Sequence of chain A:
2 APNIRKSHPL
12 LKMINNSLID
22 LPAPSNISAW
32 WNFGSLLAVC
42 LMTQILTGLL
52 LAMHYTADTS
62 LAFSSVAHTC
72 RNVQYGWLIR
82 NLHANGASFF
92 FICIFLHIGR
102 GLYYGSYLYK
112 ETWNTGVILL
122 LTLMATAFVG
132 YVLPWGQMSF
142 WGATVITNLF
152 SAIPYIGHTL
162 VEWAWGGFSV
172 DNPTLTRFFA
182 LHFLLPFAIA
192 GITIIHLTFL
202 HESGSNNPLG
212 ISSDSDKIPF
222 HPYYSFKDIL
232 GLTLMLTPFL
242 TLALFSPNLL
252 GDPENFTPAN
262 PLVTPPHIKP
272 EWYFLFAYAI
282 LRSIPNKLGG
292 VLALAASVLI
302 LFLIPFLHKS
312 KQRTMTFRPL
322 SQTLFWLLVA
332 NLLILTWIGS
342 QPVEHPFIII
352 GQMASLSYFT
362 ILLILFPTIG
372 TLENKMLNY

The following describes two proteins that form a bound complex.

Sequence of chain B:
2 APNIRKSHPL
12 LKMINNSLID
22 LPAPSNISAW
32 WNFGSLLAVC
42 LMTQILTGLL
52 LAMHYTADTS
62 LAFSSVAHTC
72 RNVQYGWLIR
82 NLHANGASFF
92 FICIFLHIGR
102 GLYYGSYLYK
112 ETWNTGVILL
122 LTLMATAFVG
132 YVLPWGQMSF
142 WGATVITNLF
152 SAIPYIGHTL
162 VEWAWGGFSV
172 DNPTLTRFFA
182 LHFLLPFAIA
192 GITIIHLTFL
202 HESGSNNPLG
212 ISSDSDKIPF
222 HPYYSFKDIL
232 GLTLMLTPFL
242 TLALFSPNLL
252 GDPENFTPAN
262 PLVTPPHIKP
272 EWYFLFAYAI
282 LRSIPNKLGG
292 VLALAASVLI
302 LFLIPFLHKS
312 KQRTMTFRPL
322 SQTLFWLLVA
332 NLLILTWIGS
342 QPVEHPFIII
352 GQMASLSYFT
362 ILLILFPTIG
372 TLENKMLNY

Interface contacts:
Residue A181 in chain A is in contact with residue M54 in chain B (closest heavy-atom distance 3.9 Å).
Residue T177 in chain A is in contact with residue M54 in chain B (closest heavy-atom distance 3.0 Å).
Residue H55 in chain A interacts with residue R178 in chain B (closest heavy-atom distance 4.5 Å).
Residue T199 in chain A contacts residue M14 in chain B (closest heavy-atom distance 4.6 Å).
Residue M14 in chain A contacts residue T199 in chain B (closest heavy-atom distance 4.6 Å).
Residue P174 in chain A contacts residue M54 in chain B (closest heavy-atom distance 4.7 Å).
Residue F184 in chain A contacts residue F184 in chain B (closest heavy-atom distance 3.1 Å).
Residue T57 in chain A is in contact with residue D59 in chain B (closest heavy-atom distance 3.8 Å).
Residue L62 in chain A interacts with residue D59 in chain B (closest heavy-atom distance 4.5 Å).
Residue T177 in chain A contacts residue H55 in chain B (closest heavy-atom distance 4.8 Å).
Residue L185 in chain A interacts with residue F184 in chain B (closest heavy-atom distance 4.1 Å).
Residue H55 in chain A contacts residue T177 in chain B (closest heavy-atom distance 4.8 Å).
Residue A53 in chain A contacts residue A181 in chain B (closest heavy-atom distance 4.9 Å).
Residue A181 in chain A is in contact with residue A53 in chain B (closest heavy-atom distance 4.8 Å).
Residue L50 in chain A is in contact with residue L185 in chain B (closest heavy-atom distance 3.3 Å).
Residue F200 in chain A is in contact with residue H9 in chain B (closest heavy-atom distance 3.8 Å).
Residue A58 in chain A interacts with residue T57 in chain B (closest heavy-atom distance 4.2 Å).
Residue P10 in chain A is in contact with residue F200 in chain B (closest heavy-atom distance 3.4 Å).
Residue T57 in chain A is in contact with residue T57 in chain B (closest heavy-atom distance 3.9 Å).
Residue R178 in chain A contacts residue M54 in chain B (closest heavy-atom distance 4.0 Å).
Residue L11 in chain A contacts residue I196 in chain B (closest heavy-atom distance 3.7 Å).
Residue A58 in chain A is in contact with residue Y56 in chain B (closest heavy-atom distance 4.8 Å).
Residue F184 in chain A is in contact with residue L185 in chain B (closest heavy-atom distance 4.1 Å).
Residue Y56 in chain A interacts with residue T177 in chain B (closest heavy-atom distance 4.2 Å).
Residue P10 in chain A interacts with residue E203 in chain B (closest heavy-atom distance 3.5 Å).
Residue H9 in chain A contacts residue F200 in chain B (closest heavy-atom distance 3.8 Å).
Residue F184 in chain A interacts with residue A181 in chain B (closest heavy-atom distance 3.8 Å).
Residue A181 in chain A is in contact with residue F184 in chain B (closest heavy-atom distance 3.8 Å).
Residue D59 in chain A is in contact with residue T57 in chain B (closest heavy-atom distance 3.8 Å).
Residue A53 in chain A contacts residue T177 in chain B (closest heavy-atom distance 5.0 Å).
Residue F188 in chain A is in contact with residue F188 in chain B (closest heavy-atom distance 4.8 Å).
Residue L185 in chain A is in contact with residue F188 in chain B (closest heavy-atom distance 3.5 Å).
Residue R178 in chain A is in contact with residue H55 in chain B (closest heavy-atom distance 4.5 Å).
Residue E203 in chain A is in contact with residue P10 in chain B (closest heavy-atom distance 3.5 Å).
Residue M54 in chain A interacts with residue P174 in chain B (closest heavy-atom distance 4.8 Å).
Residue T57 in chain A interacts with residue A58 in chain B (closest heavy-atom distance 4.2 Å).
Residue L185 in chain A interacts with residue L50 in chain B (closest heavy-atom distance 3.3 Å).
Residue M54 in chain A interacts with residue R178 in chain B (closest heavy-atom distance 4.1 Å).
Residue T177 in chain A interacts with residue Y56 in chain B (closest heavy-atom distance 4.2 Å).
Residue F180 in chain A contacts residue F180 in chain B (closest heavy-atom distance 3.6 Å).
Residue F200 in chain A is in contact with residue L11 in chain B (closest heavy-atom distance 3.7 Å).
Residue M54 in chain A contacts residue L182 in chain B (closest heavy-atom distance 4.1 Å).
Residue F200 in chain A is in contact with residue P10 in chain B (closest heavy-atom distance 3.4 Å).
Residue M54 in chain A is in contact with residue T177 in chain B (closest heavy-atom distance 3.0 Å).
Residue Y56 in chain A is in contact with residue A58 in chain B (closest heavy-atom distance 4.8 Å).
Residue T199 in chain A contacts residue P10 in chain B (closest heavy-atom distance 4.6 Å).
Residue F188 in chain A is in contact with residue L185 in chain B (closest heavy-atom distance 3.5 Å).
Residue L11 in chain A is in contact with residue F200 in chain B (closest heavy-atom distance 3.7 Å).
Residue L182 in chain A interacts with residue M54 in chain B (closest heavy-atom distance 4.0 Å).
Residue L62 in chain A interacts with residue L62 in chain B (closest heavy-atom distance 4.1 Å).
Residue M54 in chain A is in contact with residue A181 in chain B (closest heavy-atom distance 3.9 Å).
Residue T199 in chain A interacts with residue L11 in chain B (closest heavy-atom distance 4.7 Å).
Residue L11 in chain A contacts residue T199 in chain B (closest heavy-atom distance 4.7 Å).
Residue I196 in chain A is in contact with residue L11 in chain B (closest heavy-atom distance 3.7 Å).
Residue D59 in chain A contacts residue L62 in chain B (closest heavy-atom distance 4.5 Å).
Residue P10 in chain A interacts with residue T199 in chain B (closest heavy-atom distance 4.5 Å).
Residue T177 in chain A interacts with residue A53 in chain B (closest heavy-atom distance 5.0 Å).